Sequence of protein 1:
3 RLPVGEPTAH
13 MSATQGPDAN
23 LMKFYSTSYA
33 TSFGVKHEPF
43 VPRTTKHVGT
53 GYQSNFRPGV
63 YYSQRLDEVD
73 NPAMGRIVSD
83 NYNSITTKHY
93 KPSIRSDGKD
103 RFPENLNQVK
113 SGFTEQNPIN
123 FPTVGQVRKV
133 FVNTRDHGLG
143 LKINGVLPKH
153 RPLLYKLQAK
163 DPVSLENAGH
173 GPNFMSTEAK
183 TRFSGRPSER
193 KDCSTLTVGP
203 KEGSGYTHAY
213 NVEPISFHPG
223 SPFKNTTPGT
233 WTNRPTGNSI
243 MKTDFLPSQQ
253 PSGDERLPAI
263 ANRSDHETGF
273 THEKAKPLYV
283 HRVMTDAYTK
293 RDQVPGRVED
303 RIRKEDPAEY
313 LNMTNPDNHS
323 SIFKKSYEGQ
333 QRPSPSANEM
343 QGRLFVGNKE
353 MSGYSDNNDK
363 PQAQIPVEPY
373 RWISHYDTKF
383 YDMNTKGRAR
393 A

These two protein chains interact to form a complex.

Sequence of protein 2:
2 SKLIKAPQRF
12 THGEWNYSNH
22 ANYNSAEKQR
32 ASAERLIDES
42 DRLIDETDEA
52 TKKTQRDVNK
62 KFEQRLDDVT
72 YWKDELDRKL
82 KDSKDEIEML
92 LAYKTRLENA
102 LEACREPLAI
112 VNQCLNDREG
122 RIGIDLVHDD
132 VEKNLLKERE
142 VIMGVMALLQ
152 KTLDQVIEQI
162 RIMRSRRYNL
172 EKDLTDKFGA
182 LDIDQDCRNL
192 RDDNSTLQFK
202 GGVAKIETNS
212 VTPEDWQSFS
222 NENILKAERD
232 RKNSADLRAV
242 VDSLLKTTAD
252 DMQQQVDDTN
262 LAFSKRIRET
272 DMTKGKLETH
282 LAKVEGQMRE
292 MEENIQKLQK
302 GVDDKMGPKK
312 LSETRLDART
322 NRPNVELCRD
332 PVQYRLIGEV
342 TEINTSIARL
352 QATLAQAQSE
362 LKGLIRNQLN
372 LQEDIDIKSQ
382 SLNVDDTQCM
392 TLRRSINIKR

Residue-level contacts at the interface:
Residue E208 in protein 2 interacts with residue V148 in protein 1 (closest heavy-atom distance 3.0 Å).
Residue S2 in protein 2 interacts with residue S95 in protein 1 (closest heavy-atom distance 2.7 Å).
Residue G202 in protein 2 contacts residue L141 in protein 1 (closest heavy-atom distance 4.6 Å).
Residue K201 in protein 2 is in contact with residue L141 in protein 1 (closest heavy-atom distance 4.9 Å).
Residue I207 in protein 2 is in contact with residue A170 in protein 1 (closest heavy-atom distance 4.0 Å).
Residue I207 in protein 2 contacts residue G147 in protein 1 (closest heavy-atom distance 3.3 Å).
Residue F220 in protein 2 contacts residue T197 in protein 1 (closest heavy-atom distance 3.6 Å).
Residue E208 in protein 2 interacts with residue L149 in protein 1 (closest heavy-atom distance 4.2 Å).
Residue K3 in protein 2 interacts with residue R97 in protein 1 (closest heavy-atom distance 4.9 Å).
Residue R367 in protein 2 contacts residue L259 in protein 1 (closest heavy-atom distance 4.5 Å).
Residue G203 in protein 2 contacts residue I145 in protein 1 (closest heavy-atom distance 3.7 Å).
Residue L4 in protein 2 is in contact with residue P94 in protein 1 (closest heavy-atom distance 3.3 Å).
Residue E208 in protein 2 is in contact with residue N146 in protein 1 (closest heavy-atom distance 3.4 Å).
Residue V204 in protein 2 contacts residue K144 in protein 1 (closest heavy-atom distance 3.1 Å).
Residue A205 in protein 2 contacts residue N135 in protein 1 (closest heavy-atom distance 4.2 Å).
Residue S2 in protein 2 is in contact with residue I96 in protein 1 (closest heavy-atom distance 3.5 Å).
Residue I207 in protein 2 interacts with residue V134 in protein 1 (closest heavy-atom distance 4.6 Å).
Residue K206 in protein 2 contacts residue G147 in protein 1 (closest heavy-atom distance 4.7 Å).
Residue V326 in protein 2 contacts residue M342 in protein 1 (closest heavy-atom distance 4.9 Å).
Residue A205 in protein 2 interacts with residue K144 in protein 1 (closest heavy-atom distance 4.0 Å).
Residue A205 in protein 2 contacts residue V134 in protein 1 (closest heavy-atom distance 4.6 Å).
Residue K3 in protein 2 interacts with residue S95 in protein 1 (closest heavy-atom distance 3.3 Å).
Residue S211 in protein 2 is in contact with residue L149 in protein 1 (closest heavy-atom distance 4.0 Å).
Residue S2 in protein 2 interacts with residue R97 in protein 1 (closest heavy-atom distance 4.2 Å).
Residue K206 in protein 2 interacts with residue N146 in protein 1 (closest heavy-atom distance 5.0 Å).
Residue T209 in protein 2 is in contact with residue P150 in protein 1 (closest heavy-atom distance 4.7 Å).
Residue E208 in protein 2 contacts residue G147 in protein 1 (closest heavy-atom distance 3.9 Å).
Residue I5 in protein 2 contacts residue S95 in protein 1 (closest heavy-atom distance 3.8 Å).
Residue L4 in protein 2 is in contact with residue I96 in protein 1 (closest heavy-atom distance 4.2 Å).
Residue I207 in protein 2 is in contact with residue H172 in protein 1 (closest heavy-atom distance 4.5 Å).
Residue I207 in protein 2 interacts with residue N146 in protein 1 (closest heavy-atom distance 4.8 Å).
Residue I207 in protein 2 contacts residue L149 in protein 1 (closest heavy-atom distance 4.5 Å).
Residue I207 in protein 2 interacts with residue N169 in protein 1 (closest heavy-atom distance 4.2 Å).
Residue G202 in protein 2 is in contact with residue I145 in protein 1 (closest heavy-atom distance 3.4 Å).
Residue L4 in protein 2 is in contact with residue K93 in protein 1 (closest heavy-atom distance 3.9 Å).
Residue I5 in protein 2 is in contact with residue P94 in protein 1 (closest heavy-atom distance 3.2 Å).
Residue K3 in protein 2 interacts with residue I96 in protein 1 (closest heavy-atom distance 2.7 Å).
Residue I207 in protein 2 is in contact with residue V148 in protein 1 (closest heavy-atom distance 3.1 Å).
Residue G202 in protein 2 is in contact with residue K144 in protein 1 (closest heavy-atom distance 2.8 Å).
Residue K201 in protein 2 contacts residue I145 in protein 1 (closest heavy-atom distance 4.5 Å).
Residue I207 in protein 2 is in contact with residue P150 in protein 1 (closest heavy-atom distance 4.7 Å).
Residue I5 in protein 2 is in contact with residue I96 in protein 1 (closest heavy-atom distance 3.7 Å).
Residue V326 in protein 2 interacts with residue Q343 in protein 1 (closest heavy-atom distance 5.0 Å).
Residue E208 in protein 2 is in contact with residue P150 in protein 1 (closest heavy-atom distance 4.3 Å).
Residue G203 in protein 2 is in contact with residue K144 in protein 1 (closest heavy-atom distance 3.6 Å).
Residue L4 in protein 2 contacts residue S95 in protein 1 (closest heavy-atom distance 4.3 Å).